These two protein chains interact to form a complex.

Residue-level contacts at the interface:
Residue N83 in protein 2 contacts residue F86 in protein 1 (closest heavy-atom distance 4.4 Å).
Residue T270 in protein 2 interacts with residue A87 in protein 1 (closest heavy-atom distance 3.1 Å).
Residue G225 in protein 2 is in contact with residue A68 in protein 1 (closest heavy-atom distance 3.6 Å).
Residue D271 in protein 2 contacts residue H92 in protein 1 (closest heavy-atom distance 3.3 Å).
Residue E218 in protein 2 contacts residue Q82 in protein 1 (closest heavy-atom distance 4.8 Å).
Residue L216 in protein 2 is in contact with residue T83 in protein 1 (closest heavy-atom distance 4.3 Å).
Residue L224 in protein 2 interacts with residue H99 in protein 1 (closest heavy-atom distance 4.6 Å).
Residue Q223 in protein 2 interacts with residue A76 in protein 1 (closest heavy-atom distance 3.4 Å).
Residue N212 in protein 2 contacts residue L96 in protein 1 (closest heavy-atom distance 3.8 Å).
Residue G225 in protein 2 is in contact with residue T69 in protein 1 (closest heavy-atom distance 3.8 Å).
Residue Q223 in protein 2 is in contact with residue R75 in protein 1 (closest heavy-atom distance 3.0 Å).
Residue L2 in protein 2 is in contact with residue T95 in protein 1 (closest heavy-atom distance 4.9 Å).
Residue L2 in protein 2 interacts with residue L107 in protein 1 (closest heavy-atom distance 3.9 Å).
Residue I219 in protein 2 interacts with residue Y77 in protein 1 (closest heavy-atom distance 3.7 Å).
Residue R222 in protein 2 interacts with residue G48 in protein 1 (closest heavy-atom distance 3.7 Å).
Residue L224 in protein 2 is in contact with residue A72 in protein 1 (closest heavy-atom distance 3.3 Å).
Residue N212 in protein 2 contacts residue H92 in protein 1 (closest heavy-atom distance 4.0 Å).
Residue I219 in protein 2 interacts with residue S79 in protein 1 (closest heavy-atom distance 3.6 Å).
Residue R265 in protein 2 is in contact with residue A87 in protein 1 (closest heavy-atom distance 3.8 Å).
Residue E82 in protein 2 is in contact with residue F86 in protein 1 (closest heavy-atom distance 4.8 Å).
Residue L224 in protein 2 contacts residue R75 in protein 1 (closest heavy-atom distance 5.0 Å).
Residue Q8 in protein 2 contacts residue W91 in protein 1 (closest heavy-atom distance 4.3 Å).
Residue Q223 in protein 2 is in contact with residue Y77 in protein 1 (closest heavy-atom distance 2.5 Å).
Residue S220 in protein 2 contacts residue Q82 in protein 1 (closest heavy-atom distance 3.2 Å).
Residue R265 in protein 2 interacts with residue F86 in protein 1 (closest heavy-atom distance 3.7 Å).
Residue L4 in protein 2 is in contact with residue G121 in protein 1 (closest heavy-atom distance 3.7 Å).
Residue L4 in protein 2 interacts with residue L120 in protein 1 (closest heavy-atom distance 4.0 Å).
Residue Q223 in protein 2 is in contact with residue H97 in protein 1 (closest heavy-atom distance 4.3 Å).
Residue R222 in protein 2 interacts with residue T50 in protein 1 (closest heavy-atom distance 5.0 Å).
Residue L216 in protein 2 contacts residue Y93 in protein 1 (closest heavy-atom distance 3.4 Å).
Residue Q223 in protein 2 contacts residue V140 in protein 1 (closest heavy-atom distance 4.7 Å).
Residue L226 in protein 2 interacts with residue A68 in protein 1 (closest heavy-atom distance 4.8 Å).
Residue L4 in protein 2 is in contact with residue W91 in protein 1 (closest heavy-atom distance 4.1 Å).
Residue L2 in protein 2 is in contact with residue N108 in protein 1 (closest heavy-atom distance 4.8 Å).
Residue Q223 in protein 2 interacts with residue A72 in protein 1 (closest heavy-atom distance 3.5 Å).
Residue T270 in protein 2 interacts with residue P89 in protein 1 (closest heavy-atom distance 4.0 Å).
Residue Q223 in protein 2 contacts residue Q143 in protein 1 (closest heavy-atom distance 3.1 Å).
Residue L224 in protein 2 contacts residue L96 in protein 1 (closest heavy-atom distance 4.2 Å).
Residue P84 in protein 2 interacts with residue F86 in protein 1 (closest heavy-atom distance 3.5 Å).
Residue L216 in protein 2 interacts with residue P85 in protein 1 (closest heavy-atom distance 4.2 Å).
Residue S220 in protein 2 is in contact with residue H97 in protein 1 (closest heavy-atom distance 4.2 Å).
Residue A215 in protein 2 is in contact with residue P85 in protein 1 (closest heavy-atom distance 3.3 Å).
Residue A5 in protein 2 interacts with residue W91 in protein 1 (closest heavy-atom distance 3.3 Å).
Residue L216 in protein 2 is in contact with residue H97 in protein 1 (closest heavy-atom distance 4.5 Å).
Residue L2 in protein 2 contacts residue W91 in protein 1 (closest heavy-atom distance 4.4 Å).
Residue I219 in protein 2 is in contact with residue Q82 in protein 1 (closest heavy-atom distance 4.1 Å).
Residue L224 in protein 2 interacts with residue H97 in protein 1 (closest heavy-atom distance 3.6 Å).
Residue T270 in protein 2 contacts residue T88 in protein 1 (closest heavy-atom distance 4.0 Å).
Residue G217 in protein 2 contacts residue Q82 in protein 1 (closest heavy-atom distance 3.5 Å).
Residue L2 in protein 2 contacts residue T104 in protein 1 (closest heavy-atom distance 3.5 Å).
Residue S220 in protein 2 is in contact with residue Y93 in protein 1 (closest heavy-atom distance 4.0 Å).
Residue Q78 in protein 2 is in contact with residue F86 in protein 1 (closest heavy-atom distance 4.6 Å).
Residue G225 in protein 2 contacts residue A72 in protein 1 (closest heavy-atom distance 3.6 Å).
Residue H262 in protein 2 contacts residue F86 in protein 1 (closest heavy-atom distance 4.3 Å).
Residue L216 in protein 2 is in contact with residue L96 in protein 1 (closest heavy-atom distance 3.9 Å).
Residue L216 in protein 2 is in contact with residue Q82 in protein 1 (closest heavy-atom distance 3.7 Å).
Residue L224 in protein 2 contacts residue Q143 in protein 1 (closest heavy-atom distance 3.2 Å).

Sequence of protein 2:
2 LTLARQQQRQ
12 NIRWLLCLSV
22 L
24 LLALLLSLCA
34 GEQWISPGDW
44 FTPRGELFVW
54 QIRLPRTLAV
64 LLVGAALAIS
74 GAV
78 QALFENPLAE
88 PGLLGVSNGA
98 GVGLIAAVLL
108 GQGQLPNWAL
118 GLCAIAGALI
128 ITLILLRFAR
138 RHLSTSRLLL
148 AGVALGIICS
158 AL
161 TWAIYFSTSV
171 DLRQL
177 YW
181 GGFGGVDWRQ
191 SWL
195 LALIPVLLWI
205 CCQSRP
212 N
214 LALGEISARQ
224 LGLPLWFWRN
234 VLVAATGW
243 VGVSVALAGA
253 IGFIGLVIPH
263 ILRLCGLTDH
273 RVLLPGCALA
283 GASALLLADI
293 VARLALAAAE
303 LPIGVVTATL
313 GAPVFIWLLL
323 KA

Sequence of protein 1:
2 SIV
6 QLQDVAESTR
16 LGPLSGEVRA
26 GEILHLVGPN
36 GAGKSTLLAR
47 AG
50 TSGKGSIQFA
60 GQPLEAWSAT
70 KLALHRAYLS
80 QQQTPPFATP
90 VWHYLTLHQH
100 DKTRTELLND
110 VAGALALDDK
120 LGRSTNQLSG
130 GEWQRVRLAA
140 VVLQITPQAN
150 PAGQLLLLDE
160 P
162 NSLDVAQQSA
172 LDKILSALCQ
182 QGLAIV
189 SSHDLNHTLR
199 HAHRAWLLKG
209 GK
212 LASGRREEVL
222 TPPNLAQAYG